Sequence of chain A:
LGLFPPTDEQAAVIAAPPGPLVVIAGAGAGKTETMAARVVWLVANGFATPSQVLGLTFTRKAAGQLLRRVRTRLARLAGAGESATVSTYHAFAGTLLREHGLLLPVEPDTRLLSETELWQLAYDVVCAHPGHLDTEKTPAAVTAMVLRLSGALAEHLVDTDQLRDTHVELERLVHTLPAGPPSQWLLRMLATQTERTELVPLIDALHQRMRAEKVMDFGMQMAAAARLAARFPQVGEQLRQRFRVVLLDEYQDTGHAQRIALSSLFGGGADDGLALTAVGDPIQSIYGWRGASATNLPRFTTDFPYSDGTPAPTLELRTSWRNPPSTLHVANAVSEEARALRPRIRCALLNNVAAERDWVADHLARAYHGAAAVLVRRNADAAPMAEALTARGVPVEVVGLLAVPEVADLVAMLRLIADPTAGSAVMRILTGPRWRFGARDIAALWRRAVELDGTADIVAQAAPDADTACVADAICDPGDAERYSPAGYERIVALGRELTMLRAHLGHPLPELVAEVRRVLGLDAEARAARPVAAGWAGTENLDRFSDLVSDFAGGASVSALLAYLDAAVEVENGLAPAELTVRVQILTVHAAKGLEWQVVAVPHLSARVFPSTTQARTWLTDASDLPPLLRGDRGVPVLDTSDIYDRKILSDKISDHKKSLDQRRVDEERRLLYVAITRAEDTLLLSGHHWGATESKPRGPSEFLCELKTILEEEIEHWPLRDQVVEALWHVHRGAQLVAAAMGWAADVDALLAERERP

Sequence of chain B:
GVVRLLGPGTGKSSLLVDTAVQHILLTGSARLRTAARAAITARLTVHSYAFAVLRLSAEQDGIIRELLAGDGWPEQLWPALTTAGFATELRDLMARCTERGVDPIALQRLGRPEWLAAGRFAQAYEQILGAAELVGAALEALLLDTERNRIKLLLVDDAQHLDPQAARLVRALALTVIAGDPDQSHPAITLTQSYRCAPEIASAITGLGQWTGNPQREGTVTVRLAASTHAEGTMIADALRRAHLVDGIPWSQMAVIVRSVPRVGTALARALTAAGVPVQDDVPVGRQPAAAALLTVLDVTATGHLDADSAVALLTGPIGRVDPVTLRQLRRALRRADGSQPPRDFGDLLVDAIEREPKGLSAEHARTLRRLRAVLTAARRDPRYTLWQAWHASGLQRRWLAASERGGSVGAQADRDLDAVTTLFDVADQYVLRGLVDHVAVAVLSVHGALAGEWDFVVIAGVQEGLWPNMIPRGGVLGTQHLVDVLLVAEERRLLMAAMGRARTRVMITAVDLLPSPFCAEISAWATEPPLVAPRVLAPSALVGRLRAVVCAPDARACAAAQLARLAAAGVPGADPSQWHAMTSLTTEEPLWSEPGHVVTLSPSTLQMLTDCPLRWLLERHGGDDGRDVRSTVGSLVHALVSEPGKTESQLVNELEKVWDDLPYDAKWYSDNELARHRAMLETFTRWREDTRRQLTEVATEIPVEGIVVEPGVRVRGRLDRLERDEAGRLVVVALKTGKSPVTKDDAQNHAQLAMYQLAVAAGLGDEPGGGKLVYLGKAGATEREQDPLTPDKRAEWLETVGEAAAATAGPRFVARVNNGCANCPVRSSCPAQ

Contacts between the two chains:
Residue R466 in chain B contacts residue D534 in chain A (closest heavy-atom distance 2.7 Å).
Residue T781 in chain B interacts with residue R560 in chain A (closest heavy-atom distance 3.4 Å).
Residue T781 in chain B is in contact with residue G500 in chain A (closest heavy-atom distance 3.1 Å).
Residue T827 in chain B interacts with residue A531 in chain A (closest heavy-atom distance 3.4 Å).
Residue R760 in chain B interacts with residue D869 in chain A (closest heavy-atom distance 3.3 Å).
Residue Q757 in chain B interacts with residue V868 in chain A (closest heavy-atom distance 3.4 Å).
Residue A151 in chain B interacts with residue L132 in chain A (closest heavy-atom distance 3.3 Å).
Residue P785 in chain B contacts residue R502 in chain A (closest heavy-atom distance 3.5 Å).
Residue P455 in chain B contacts residue A480 in chain A (closest heavy-atom distance 3.4 Å).
Residue G817 in chain B interacts with residue M489 in chain A (closest heavy-atom distance 3.4 Å).
Residue H358 in chain B interacts with residue D613 in chain A (closest heavy-atom distance 3.1 Å).
Residue H816 in chain B interacts with residue M489 in chain A (closest heavy-atom distance 3.5 Å).
Residue N867 in chain B is in contact with residue D164 in chain A (closest heavy-atom distance 3.4 Å).
Residue H775 in chain B is in contact with residue P495 in chain A (closest heavy-atom distance 3.2 Å).
Residue D819 in chain B contacts residue G485 in chain A (closest heavy-atom distance 3.4 Å).
Residue R459 in chain B interacts with residue C539 in chain A (closest heavy-atom distance 3.2 Å).
Residue S779 in chain B contacts residue R560 in chain A (closest heavy-atom distance 2.7 Å).
Residue T781 in chain B contacts residue D503 in chain A (closest heavy-atom distance 2.9 Å).
Residue L809 in chain B contacts residue W830 in chain A (closest heavy-atom distance 3.1 Å).
Residue L726 in chain B is in contact with residue L871 in chain A (closest heavy-atom distance 3.3 Å).
Residue A1021 in chain B contacts residue A828 in chain A (closest heavy-atom distance 3.2 Å).
Residue D860 in chain B interacts with residue Y153 in chain A (closest heavy-atom distance 3.1 Å).
Residue R724 in chain B interacts with residue D867 in chain A (closest heavy-atom distance 2.5 Å).
Residue A737 in chain B interacts with residue V602 in chain A (closest heavy-atom distance 3.4 Å).
Residue Q757 in chain B contacts residue A865 in chain A (closest heavy-atom distance 3.4 Å).
Residue Q147 in chain B is in contact with residue Q270 in chain A (closest heavy-atom distance 3.1 Å).
Residue M777 in chain B interacts with residue H841 in chain A (closest heavy-atom distance 3.4 Å).
Residue R466 in chain B is in contact with residue D536 in chain A (closest heavy-atom distance 3.3 Å).
Residue L699 in chain B contacts residue R89 in chain A (closest heavy-atom distance 3.4 Å).
Residue W863 in chain B interacts with residue V156 in chain A (closest heavy-atom distance 2.7 Å).
Residue V1023 in chain B is in contact with residue V826 in chain A (closest heavy-atom distance 3.3 Å).
Residue L726 in chain B interacts with residue D867 in chain A (closest heavy-atom distance 3.3 Å).
Residue T154 in chain B contacts residue E137 in chain A (closest heavy-atom distance 3.3 Å).
Residue R1018 in chain B contacts residue L829 in chain A (closest heavy-atom distance 2.6 Å).
Residue V456 in chain B contacts residue R572 in chain A (closest heavy-atom distance 3.4 Å).
Residue R1018 in chain B is in contact with residue W830 in chain A (closest heavy-atom distance 3.5 Å).
Residue T781 in chain B interacts with residue R498 in chain A (closest heavy-atom distance 3.4 Å).
Residue F477 in chain B contacts residue D534 in chain A (closest heavy-atom distance 3.4 Å).
Residue Y864 in chain B is in contact with residue T168 in chain A (closest heavy-atom distance 3.4 Å).
Residue T778 in chain B is in contact with residue P495 in chain A (closest heavy-atom distance 3.1 Å).
Residue P858 in chain B is in contact with residue A531 in chain A (closest heavy-atom distance 3.3 Å).
Residue F1019 in chain B contacts residue L829 in chain A (closest heavy-atom distance 3.2 Å).
Residue G818 in chain B interacts with residue G485 in chain A (closest heavy-atom distance 3.5 Å).
Residue R724 in chain B contacts residue G863 in chain A (closest heavy-atom distance 3.2 Å).
Residue L699 in chain B interacts with residue R92 in chain A (closest heavy-atom distance 3.4 Å).
Residue R463 in chain B contacts residue D542 in chain A (closest heavy-atom distance 2.8 Å).
Residue F1019 in chain B interacts with residue W830 in chain A (closest heavy-atom distance 3.0 Å).
Residue L780 in chain B contacts residue R498 in chain A (closest heavy-atom distance 3.5 Å).
Residue A730 in chain B contacts residue W606 in chain A (closest heavy-atom distance 3.2 Å).
Residue R734 in chain B contacts residue G605 in chain A (closest heavy-atom distance 3.1 Å).
Residue T782 in chain B is in contact with residue D503 in chain A (closest heavy-atom distance 3.3 Å).
Residue R370 in chain B contacts residue D867 in chain A (closest heavy-atom distance 3.1 Å).
Residue R734 in chain B is in contact with residue W606 in chain A (closest heavy-atom distance 3.1 Å).
Residue D856 in chain B is in contact with residue V528 in chain A (closest heavy-atom distance 3.3 Å).
Residue P634 in chain B is in contact with residue E129 in chain A (closest heavy-atom distance 3.3 Å).
Residue R462 in chain B is in contact with residue D536 in chain A (closest heavy-atom distance 2.8 Å).
Residue S830 in chain B is in contact with residue I527 in chain A (closest heavy-atom distance 3.4 Å).
Residue A730 in chain B is in contact with residue R597 in chain A (closest heavy-atom distance 3.3 Å).
Residue R1022 in chain B contacts residue E827 in chain A (closest heavy-atom distance 3.1 Å).
Residue A1021 in chain B interacts with residue E827 in chain A (closest heavy-atom distance 3.3 Å).

This data describes a binding interaction between two proteins.